Sequence of protein 2:
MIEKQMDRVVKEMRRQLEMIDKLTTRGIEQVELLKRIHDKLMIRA

Sequence of protein 1:
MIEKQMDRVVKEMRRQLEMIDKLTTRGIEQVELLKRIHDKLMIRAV

Residue-level contacts at the interface:
Residue Q30 in protein 1 interacts with residue V9 in protein 2 (closest heavy-atom distance 3.9 Å).
Residue L34 in protein 1 interacts with residue M13 in protein 2 (closest heavy-atom distance 4.1 Å).
Residue M13 in protein 1 interacts with residue L34 in protein 2 (closest heavy-atom distance 4.1 Å).
Residue L23 in protein 1 contacts residue I20 in protein 2 (closest heavy-atom distance 3.7 Å).
Residue Q5 in protein 1 interacts with residue I37 in protein 2 (closest heavy-atom distance 4.1 Å).
Residue I20 in protein 1 is in contact with residue I20 in protein 2 (closest heavy-atom distance 4.1 Å).
Residue Q16 in protein 1 interacts with residue G27 in protein 2 (closest heavy-atom distance 3.2 Å).
Residue Q5 in protein 1 contacts residue L33 in protein 2 (closest heavy-atom distance 3.9 Å).
Residue I2 in protein 1 interacts with residue L41 in protein 2 (closest heavy-atom distance 4.2 Å).
Residue V9 in protein 1 is in contact with residue I37 in protein 2 (closest heavy-atom distance 4.4 Å).
Residue V31 in protein 1 contacts residue M13 in protein 2 (closest heavy-atom distance 3.8 Å).
Residue M19 in protein 1 contacts residue M19 in protein 2 (closest heavy-atom distance 3.5 Å).
Residue Q30 in protein 1 interacts with residue M13 in protein 2 (closest heavy-atom distance 3.6 Å).
Residue L23 in protein 1 is in contact with residue L23 in protein 2 (closest heavy-atom distance 4.0 Å).
Residue Q16 in protein 1 contacts residue R26 in protein 2 (closest heavy-atom distance 3.5 Å).
Residue I2 in protein 1 interacts with residue R44 in protein 2 (closest heavy-atom distance 3.6 Å).
Residue I37 in protein 1 interacts with residue I2 in protein 2 (closest heavy-atom distance 3.5 Å).
Residue V9 in protein 1 contacts residue L33 in protein 2 (closest heavy-atom distance 3.1 Å).
Residue I37 in protein 1 contacts residue Q5 in protein 2 (closest heavy-atom distance 4.0 Å).
Residue I20 in protein 1 interacts with residue L23 in protein 2 (closest heavy-atom distance 3.7 Å).
Residue G27 in protein 1 contacts residue M13 in protein 2 (closest heavy-atom distance 3.9 Å).
Residue L23 in protein 1 interacts with residue M19 in protein 2 (closest heavy-atom distance 3.7 Å).
Residue E12 in protein 1 contacts residue Q30 in protein 2 (closest heavy-atom distance 2.7 Å).
Residue V9 in protein 1 contacts residue Q30 in protein 2 (closest heavy-atom distance 3.6 Å).
Residue V10 in protein 1 contacts residue L34 in protein 2 (closest heavy-atom distance 4.6 Å).
Residue G27 in protein 1 interacts with residue Q16 in protein 2 (closest heavy-atom distance 3.5 Å).
Residue K40 in protein 1 contacts residue I2 in protein 2 (closest heavy-atom distance 3.1 Å).
Residue V9 in protein 1 interacts with residue L34 in protein 2 (closest heavy-atom distance 3.6 Å).
Residue I37 in protein 1 is in contact with residue M6 in protein 2 (closest heavy-atom distance 3.7 Å).
Residue L34 in protein 1 is in contact with residue V10 in protein 2 (closest heavy-atom distance 4.7 Å).
Residue M19 in protein 1 contacts residue L23 in protein 2 (closest heavy-atom distance 3.6 Å).
Residue R26 in protein 1 interacts with residue Q16 in protein 2 (closest heavy-atom distance 3.5 Å).
Residue Q16 in protein 1 is in contact with residue L23 in protein 2 (closest heavy-atom distance 4.1 Å).
Residue M13 in protein 1 is in contact with residue V31 in protein 2 (closest heavy-atom distance 3.4 Å).
Residue L34 in protein 1 contacts residue M6 in protein 2 (closest heavy-atom distance 4.7 Å).
Residue L34 in protein 1 contacts residue V9 in protein 2 (closest heavy-atom distance 3.6 Å).
Residue I2 in protein 1 interacts with residue I37 in protein 2 (closest heavy-atom distance 3.9 Å).
Residue M6 in protein 1 is in contact with residue L34 in protein 2 (closest heavy-atom distance 4.2 Å).
Residue L23 in protein 1 contacts residue Q16 in protein 2 (closest heavy-atom distance 4.1 Å).
Residue Q30 in protein 1 interacts with residue E12 in protein 2 (closest heavy-atom distance 2.7 Å).
Residue M13 in protein 1 contacts residue Q30 in protein 2 (closest heavy-atom distance 3.5 Å).
Residue Q30 in protein 1 interacts with residue Q16 in protein 2 (closest heavy-atom distance 3.5 Å).
Residue I2 in protein 1 interacts with residue K40 in protein 2 (closest heavy-atom distance 3.2 Å).
Residue L41 in protein 1 is in contact with residue I2 in protein 2 (closest heavy-atom distance 3.3 Å).
Residue I37 in protein 1 interacts with residue V9 in protein 2 (closest heavy-atom distance 4.5 Å).
Residue T24 in protein 1 contacts residue I20 in protein 2 (closest heavy-atom distance 3.7 Å).
Residue I20 in protein 1 interacts with residue T24 in protein 2 (closest heavy-atom distance 3.9 Å).
Residue M6 in protein 1 interacts with residue I37 in protein 2 (closest heavy-atom distance 3.5 Å).
Residue L33 in protein 1 contacts residue V9 in protein 2 (closest heavy-atom distance 4.7 Å).
Residue M13 in protein 1 contacts residue G27 in protein 2 (closest heavy-atom distance 3.9 Å).
Residue Q16 in protein 1 is in contact with residue Q30 in protein 2 (closest heavy-atom distance 3.8 Å).

This data describes a binding interaction between two proteins.